Residue-level contacts at the interface:
Residue S47 in protein 1 interacts with residue K40 in protein 2 (closest heavy-atom distance 3.2 Å).
Residue A25 in protein 1 is in contact with residue F11 in protein 2 (closest heavy-atom distance 4.2 Å).
Residue G38 in protein 1 contacts residue W26 in protein 2 (closest heavy-atom distance 4.0 Å).
Residue Y24 in protein 1 contacts residue F11 in protein 2 (closest heavy-atom distance 3.7 Å).
Residue I39 in protein 1 contacts residue W26 in protein 2 (closest heavy-atom distance 3.9 Å).
Residue F42 in protein 1 contacts residue V29 in protein 2 (closest heavy-atom distance 4.7 Å).
Residue F42 in protein 1 contacts residue V33 in protein 2 (closest heavy-atom distance 3.9 Å).
Residue V31 in protein 1 is in contact with residue Q15 in protein 2 (closest heavy-atom distance 4.2 Å).
Residue S47 in protein 1 interacts with residue I37 in protein 2 (closest heavy-atom distance 4.4 Å).
Residue A27 in protein 1 is in contact with residue Q15 in protein 2 (closest heavy-atom distance 3.9 Å).
Residue M21 in protein 1 contacts residue F11 in protein 2 (closest heavy-atom distance 4.5 Å).
Residue M21 in protein 1 is in contact with residue A7 in protein 2 (closest heavy-atom distance 4.8 Å).
Residue S50 in protein 1 is in contact with residue K44 in protein 2 (closest heavy-atom distance 4.0 Å).
Residue T46 in protein 1 is in contact with residue V33 in protein 2 (closest heavy-atom distance 4.2 Å).
Residue Y24 in protein 1 is in contact with residue K8 in protein 2 (closest heavy-atom distance 3.5 Å).
Residue K43 in protein 1 is in contact with residue V29 in protein 2 (closest heavy-atom distance 4.5 Å).
Residue S50 in protein 1 is in contact with residue I37 in protein 2 (closest heavy-atom distance 4.1 Å).
Residue V31 in protein 1 contacts residue T19 in protein 2 (closest heavy-atom distance 4.9 Å).
Residue F42 in protein 1 interacts with residue V30 in protein 2 (closest heavy-atom distance 4.8 Å).
Residue M28 in protein 1 contacts residue L14 in protein 2 (closest heavy-atom distance 3.7 Å).
Residue S50 in protein 1 interacts with residue K40 in protein 2 (closest heavy-atom distance 3.8 Å).
Residue Y24 in protein 1 interacts with residue A7 in protein 2 (closest heavy-atom distance 4.9 Å).
Residue I39 in protein 1 interacts with residue A25 in protein 2 (closest heavy-atom distance 4.6 Å).
Residue I32 in protein 1 interacts with residue I22 in protein 2 (closest heavy-atom distance 4.5 Å).
Residue A35 in protein 1 interacts with residue I22 in protein 2 (closest heavy-atom distance 3.6 Å).
Residue F42 in protein 1 contacts residue W26 in protein 2 (closest heavy-atom distance 4.2 Å).
Residue S50 in protein 1 contacts residue L41 in protein 2 (closest heavy-atom distance 3.2 Å).
Residue M28 in protein 1 contacts residue F11 in protein 2 (closest heavy-atom distance 3.7 Å).
Residue M28 in protein 1 contacts residue Q15 in protein 2 (closest heavy-atom distance 4.2 Å).
Residue K43 in protein 1 contacts residue V33 in protein 2 (closest heavy-atom distance 4.3 Å).
Residue I39 in protein 1 interacts with residue V29 in protein 2 (closest heavy-atom distance 4.3 Å).
Residue I32 in protein 1 is in contact with residue A18 in protein 2 (closest heavy-atom distance 4.9 Å).
Residue V31 in protein 1 is in contact with residue I22 in protein 2 (closest heavy-atom distance 4.2 Å).
Residue A35 in protein 1 is in contact with residue W26 in protein 2 (closest heavy-atom distance 4.7 Å).
Residue T46 in protein 1 is in contact with residue I37 in protein 2 (closest heavy-atom distance 4.1 Å).
Residue Y24 in protein 1 contacts residue Q15 in protein 2 (closest heavy-atom distance 4.9 Å).

Sequence of protein 2:
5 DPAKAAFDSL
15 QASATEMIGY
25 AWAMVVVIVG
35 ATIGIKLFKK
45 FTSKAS

The following describes two proteins that form a bound complex.

Sequence of protein 1:
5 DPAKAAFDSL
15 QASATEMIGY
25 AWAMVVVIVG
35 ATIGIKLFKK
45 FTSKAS